Residue-level contacts at the interface:
Residue E166 in the second protein contacts residue R148 in the first protein (closest heavy-atom distance 3.6 Å).
Residue R359 in the second protein contacts residue Q94 in the first protein (closest heavy-atom distance 4.0 Å).
Residue Q129 in the second protein contacts residue T150 in the first protein (closest heavy-atom distance 3.1 Å).
Residue S171 in the second protein is in contact with residue K154 in the first protein (closest heavy-atom distance 4.1 Å).
Residue M130 in the second protein interacts with residue S145 in the first protein (closest heavy-atom distance 3.5 Å).
Residue K223 in the second protein contacts residue P155 in the first protein (closest heavy-atom distance 3.6 Å).
Residue P617 in the second protein is in contact with residue M138 in the first protein (closest heavy-atom distance 3.6 Å).
Residue E632 in the second protein is in contact with residue K33 in the first protein (closest heavy-atom distance 4.1 Å).
Residue I128 in the second protein is in contact with residue T150 in the first protein (closest heavy-atom distance 3.1 Å).
Residue I673 in the second protein contacts residue M138 in the first protein (closest heavy-atom distance 3.2 Å).
Residue Y202 in the second protein is in contact with residue P155 in the first protein (closest heavy-atom distance 3.7 Å).
Residue S171 in the second protein interacts with residue V152 in the first protein (closest heavy-atom distance 3.8 Å).
Residue V675 in the second protein contacts residue M138 in the first protein (closest heavy-atom distance 3.8 Å).
Residue S634 in the second protein interacts with residue D91 in the first protein (closest heavy-atom distance 3.7 Å).
Residue S634 in the second protein is in contact with residue N92 in the first protein (closest heavy-atom distance 3.7 Å).
Residue E624 in the second protein is in contact with residue T134 in the first protein (closest heavy-atom distance 2.9 Å).
Residue A637 in the second protein is in contact with residue D91 in the first protein (closest heavy-atom distance 4.0 Å).
Residue S626 in the second protein interacts with residue T123 in the first protein (closest heavy-atom distance 4.0 Å).
Residue S634 in the second protein contacts residue V88 in the first protein (closest heavy-atom distance 4.2 Å).
Residue E620 in the second protein interacts with residue R137 in the first protein (closest heavy-atom distance 3.3 Å).
Residue W625 in the second protein interacts with residue T127 in the first protein (closest heavy-atom distance 3.5 Å).
Residue K223 in the second protein is in contact with residue I153 in the first protein (closest heavy-atom distance 3.7 Å).
Residue E363 in the second protein is in contact with residue Q94 in the first protein (closest heavy-atom distance 4.0 Å).
Residue Y202 in the second protein contacts residue I153 in the first protein (closest heavy-atom distance 3.7 Å).
Residue T663 in the second protein contacts residue Y131 in the first protein (closest heavy-atom distance 3.2 Å).
Residue E620 in the second protein contacts residue E36 in the first protein (closest heavy-atom distance 3.9 Å).
Residue S626 in the second protein interacts with residue Y84 in the first protein (closest heavy-atom distance 3.4 Å).
Residue E624 in the second protein contacts residue T35 in the first protein (closest heavy-atom distance 3.5 Å).
Residue L170 in the second protein is in contact with residue K151 in the first protein (closest heavy-atom distance 2.8 Å).
Residue E624 in the second protein is in contact with residue E36 in the first protein (closest heavy-atom distance 3.6 Å).
Residue P182 in the second protein is in contact with residue G156 in the first protein (closest heavy-atom distance 3.3 Å).
Residue M627 in the second protein interacts with residue K33 in the first protein (closest heavy-atom distance 3.4 Å).
Residue Q670 in the second protein contacts residue Y131 in the first protein (closest heavy-atom distance 4.0 Å).
Residue A636 in the second protein contacts residue D91 in the first protein (closest heavy-atom distance 3.9 Å).
Residue I168 in the second protein interacts with residue K151 in the first protein (closest heavy-atom distance 3.8 Å).
Residue L667 in the second protein is in contact with residue Y131 in the first protein (closest heavy-atom distance 3.6 Å).
Residue Y237 in the second protein interacts with residue T150 in the first protein (closest heavy-atom distance 3.2 Å).
Residue I673 in the second protein contacts residue T134 in the first protein (closest heavy-atom distance 3.6 Å).
Residue K666 in the second protein is in contact with residue Y131 in the first protein (closest heavy-atom distance 4.1 Å).
Residue E624 in the second protein is in contact with residue S130 in the first protein (closest heavy-atom distance 4.1 Å).
Residue W625 in the second protein interacts with residue A126 in the first protein (closest heavy-atom distance 3.7 Å).
Residue Y169 in the second protein is in contact with residue K151 in the first protein (closest heavy-atom distance 3.4 Å).
Residue Q167 in the second protein interacts with residue R148 in the first protein (closest heavy-atom distance 3.2 Å).
Residue E628 in the second protein contacts residue K121 in the first protein (closest heavy-atom distance 4.1 Å).
Residue L170 in the second protein is in contact with residue T150 in the first protein (closest heavy-atom distance 3.9 Å).
Residue Q129 in the second protein interacts with residue S149 in the first protein (closest heavy-atom distance 4.0 Å).
Residue Y169 in the second protein interacts with residue I153 in the first protein (closest heavy-atom distance 3.8 Å).
Residue Y237 in the second protein contacts residue V152 in the first protein (closest heavy-atom distance 3.5 Å).
Residue S171 in the second protein interacts with residue I153 in the first protein (closest heavy-atom distance 3.4 Å).
Residue Y202 in the second protein is in contact with residue K154 in the first protein (closest heavy-atom distance 3.9 Å).
Residue L170 in the second protein interacts with residue V152 in the first protein (closest heavy-atom distance 3.5 Å).
Residue Q167 in the second protein is in contact with residue S149 in the first protein (closest heavy-atom distance 3.4 Å).
Residue D672 in the second protein interacts with residue R135 in the first protein (closest heavy-atom distance 3.2 Å).
Residue I168 in the second protein contacts residue T150 in the first protein (closest heavy-atom distance 3.3 Å).
Residue E137 in the second protein interacts with residue R148 in the first protein (closest heavy-atom distance 2.4 Å).
Residue E624 in the second protein contacts residue A126 in the first protein (closest heavy-atom distance 3.3 Å).
Residue Q133 in the second protein interacts with residue R148 in the first protein (closest heavy-atom distance 3.6 Å).
Residue W625 in the second protein is in contact with residue Y131 in the first protein (closest heavy-atom distance 3.4 Å).
Residue Q167 in the second protein contacts residue K151 in the first protein (closest heavy-atom distance 3.4 Å).
Residue M130 in the second protein interacts with residue R148 in the first protein (closest heavy-atom distance 4.2 Å).

Sequence of the first protein:
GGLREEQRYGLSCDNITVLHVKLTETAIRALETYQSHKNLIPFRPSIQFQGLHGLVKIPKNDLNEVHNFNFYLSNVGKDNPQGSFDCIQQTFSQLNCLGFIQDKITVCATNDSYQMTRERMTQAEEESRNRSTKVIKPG

The following describes two proteins that form a bound complex.

Sequence of the second protein:
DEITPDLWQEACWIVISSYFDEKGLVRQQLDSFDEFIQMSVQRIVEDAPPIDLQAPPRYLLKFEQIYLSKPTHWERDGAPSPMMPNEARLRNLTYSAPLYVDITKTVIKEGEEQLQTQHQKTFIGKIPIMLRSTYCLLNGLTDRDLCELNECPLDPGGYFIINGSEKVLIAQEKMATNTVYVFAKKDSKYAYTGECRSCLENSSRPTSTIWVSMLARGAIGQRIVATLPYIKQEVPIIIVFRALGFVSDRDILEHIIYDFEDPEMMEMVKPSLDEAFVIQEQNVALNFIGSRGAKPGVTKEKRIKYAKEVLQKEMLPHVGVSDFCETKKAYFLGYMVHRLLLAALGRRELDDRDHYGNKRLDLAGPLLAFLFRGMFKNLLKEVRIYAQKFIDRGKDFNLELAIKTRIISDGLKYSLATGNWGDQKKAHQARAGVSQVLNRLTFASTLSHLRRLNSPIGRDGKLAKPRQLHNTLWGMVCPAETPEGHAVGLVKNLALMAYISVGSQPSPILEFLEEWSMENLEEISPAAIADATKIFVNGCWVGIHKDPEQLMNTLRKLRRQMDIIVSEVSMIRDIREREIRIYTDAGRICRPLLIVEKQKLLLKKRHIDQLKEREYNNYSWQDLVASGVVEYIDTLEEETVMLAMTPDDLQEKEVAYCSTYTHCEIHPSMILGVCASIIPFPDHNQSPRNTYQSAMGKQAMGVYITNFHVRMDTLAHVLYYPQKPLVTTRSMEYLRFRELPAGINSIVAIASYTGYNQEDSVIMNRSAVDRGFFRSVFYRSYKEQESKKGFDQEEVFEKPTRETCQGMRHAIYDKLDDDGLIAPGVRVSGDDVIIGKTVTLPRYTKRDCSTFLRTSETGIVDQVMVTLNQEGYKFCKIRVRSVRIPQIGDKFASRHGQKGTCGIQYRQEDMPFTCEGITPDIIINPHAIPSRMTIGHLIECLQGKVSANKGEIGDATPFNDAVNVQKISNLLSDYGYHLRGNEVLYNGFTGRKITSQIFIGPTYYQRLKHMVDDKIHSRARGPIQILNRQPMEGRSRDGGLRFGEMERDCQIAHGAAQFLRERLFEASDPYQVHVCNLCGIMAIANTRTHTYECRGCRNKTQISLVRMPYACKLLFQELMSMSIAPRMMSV